Sequence of the second protein:
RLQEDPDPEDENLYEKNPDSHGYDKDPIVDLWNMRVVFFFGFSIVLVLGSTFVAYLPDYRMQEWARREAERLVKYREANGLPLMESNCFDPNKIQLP

This data describes a binding interaction between two proteins.

Sequence of the first protein:
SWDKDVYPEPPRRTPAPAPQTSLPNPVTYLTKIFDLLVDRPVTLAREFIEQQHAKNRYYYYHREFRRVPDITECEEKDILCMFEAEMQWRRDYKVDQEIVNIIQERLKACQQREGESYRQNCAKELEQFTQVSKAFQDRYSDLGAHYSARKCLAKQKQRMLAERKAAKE

Contacts between the two chains:
Residue L156 in the first protein is in contact with residue F142 in the second protein (closest heavy-atom distance 4.0 Å).
Residue R162 in the first protein interacts with residue N140 in the second protein (closest heavy-atom distance 3.4 Å).
Residue H65 in the first protein interacts with residue R124 in the second protein (closest heavy-atom distance 3.5 Å).
Residue K160 in the first protein interacts with residue I147 in the second protein (closest heavy-atom distance 4.1 Å).
Residue K97 in the first protein interacts with residue A118 in the second protein (closest heavy-atom distance 3.8 Å).
Residue T75 in the first protein interacts with residue I147 in the second protein (closest heavy-atom distance 4.0 Å).
Residue F139 in the first protein is in contact with residue M137 in the second protein (closest heavy-atom distance 3.6 Å).
Residue Y10 in the first protein is in contact with residue E123 in the second protein (closest heavy-atom distance 3.7 Å).
Residue N104 in the first protein interacts with residue R119 in the second protein (closest heavy-atom distance 3.8 Å).
Residue Y10 in the first protein contacts residue V126 in the second protein (closest heavy-atom distance 4.2 Å).
Residue W92 in the first protein is in contact with residue F142 in the second protein (closest heavy-atom distance 4.0 Å).
Residue R162 in the first protein is in contact with residue S139 in the second protein (closest heavy-atom distance 2.3 Å).
Residue V103 in the first protein interacts with residue M137 in the second protein (closest heavy-atom distance 4.0 Å).
Residue K97 in the first protein contacts residue R113 in the second protein (closest heavy-atom distance 2.2 Å).
Residue A138 in the first protein is in contact with residue M137 in the second protein (closest heavy-atom distance 3.4 Å).
Residue M163 in the first protein is in contact with residue P144 in the second protein (closest heavy-atom distance 3.9 Å).
Residue I102 in the first protein contacts residue L125 in the second protein (closest heavy-atom distance 3.5 Å).
Residue I105 in the first protein is in contact with residue R119 in the second protein (closest heavy-atom distance 4.1 Å).
Residue R167 in the first protein interacts with residue L149 in the second protein (closest heavy-atom distance 3.0 Å).
Residue V98 in the first protein contacts residue E121 in the second protein (closest heavy-atom distance 3.1 Å).
Residue Q159 in the first protein contacts residue C141 in the second protein (closest heavy-atom distance 3.3 Å).
Residue D73 in the first protein is in contact with residue F142 in the second protein (closest heavy-atom distance 3.4 Å).
Residue V98 in the first protein contacts residue A122 in the second protein (closest heavy-atom distance 4.1 Å).
Residue M163 in the first protein is in contact with residue I147 in the second protein (closest heavy-atom distance 3.5 Å).
Residue I102 in the first protein interacts with residue A122 in the second protein (closest heavy-atom distance 3.7 Å).
Residue I105 in the first protein contacts residue V126 in the second protein (closest heavy-atom distance 4.2 Å).
Residue A138 in the first protein contacts residue S139 in the second protein (closest heavy-atom distance 4.1 Å).
Residue T75 in the first protein interacts with residue F142 in the second protein (closest heavy-atom distance 3.7 Å).
Residue I74 in the first protein contacts residue F142 in the second protein (closest heavy-atom distance 4.1 Å).
Residue K160 in the first protein contacts residue Q148 in the second protein (closest heavy-atom distance 4.0 Å).
Residue D73 in the first protein contacts residue K146 in the second protein (closest heavy-atom distance 3.1 Å).
Residue R167 in the first protein interacts with residue P150 in the second protein (closest heavy-atom distance 3.1 Å).
Residue V98 in the first protein is in contact with residue W117 in the second protein (closest heavy-atom distance 4.0 Å).
Residue V135 in the first protein is in contact with residue L136 in the second protein (closest heavy-atom distance 3.8 Å).
Residue M163 in the first protein interacts with residue L149 in the second protein (closest heavy-atom distance 4.1 Å).
Residue E101 in the first protein contacts residue R119 in the second protein (closest heavy-atom distance 2.8 Å).
Residue Y10 in the first protein contacts residue K127 in the second protein (closest heavy-atom distance 3.8 Å).
Residue C155 in the first protein is in contact with residue C141 in the second protein (closest heavy-atom distance 2.0 Å).
Residue R66 in the first protein interacts with residue W117 in the second protein (closest heavy-atom distance 2.6 Å).
Residue R142 in the first protein interacts with residue E138 in the second protein (closest heavy-atom distance 3.1 Å).
Residue K97 in the first protein is in contact with residue M114 in the second protein (closest heavy-atom distance 3.1 Å).
Residue R142 in the first protein contacts residue M137 in the second protein (closest heavy-atom distance 3.6 Å).
Residue V9 in the first protein is in contact with residue K127 in the second protein (closest heavy-atom distance 3.9 Å).
Residue A138 in the first protein interacts with residue E138 in the second protein (closest heavy-atom distance 3.6 Å).
Residue L164 in the first protein is in contact with residue L149 in the second protein (closest heavy-atom distance 3.6 Å).
Residue H65 in the first protein contacts residue W117 in the second protein (closest heavy-atom distance 3.1 Å).
Residue A152 in the first protein interacts with residue F142 in the second protein (closest heavy-atom distance 4.0 Å).
Residue E101 in the first protein is in contact with residue A122 in the second protein (closest heavy-atom distance 3.7 Å).
Residue F68 in the first protein is in contact with residue W117 in the second protein (closest heavy-atom distance 3.6 Å).
Residue R142 in the first protein interacts with residue C141 in the second protein (closest heavy-atom distance 3.5 Å).
Residue D99 in the first protein contacts residue M137 in the second protein (closest heavy-atom distance 2.9 Å).
Residue K97 in the first protein interacts with residue Q115 in the second protein (closest heavy-atom distance 3.2 Å).
Residue R142 in the first protein contacts residue S139 in the second protein (closest heavy-atom distance 3.9 Å).
Residue T75 in the first protein interacts with residue K146 in the second protein (closest heavy-atom distance 3.1 Å).
Residue V135 in the first protein interacts with residue M137 in the second protein (closest heavy-atom distance 3.6 Å).
Residue Y63 in the first protein contacts residue R120 in the second protein (closest heavy-atom distance 3.1 Å).
Residue Q159 in the first protein contacts residue F142 in the second protein (closest heavy-atom distance 2.4 Å).
Residue H65 in the first protein interacts with residue R120 in the second protein (closest heavy-atom distance 3.3 Å).
Residue Q159 in the first protein contacts residue N140 in the second protein (closest heavy-atom distance 3.2 Å).
Residue E101 in the first protein is in contact with residue A118 in the second protein (closest heavy-atom distance 3.6 Å).